Residue-level contacts at the interface:
Residue D35 in protein 2 interacts with residue R74 in protein 1 (closest heavy-atom distance 3.8 Å).
Residue R91 in protein 2 is in contact with residue V70 in protein 1 (closest heavy-atom distance 4.0 Å).
Residue E37 in protein 2 interacts with residue R42 in protein 1 (closest heavy-atom distance 2.9 Å).
Residue G56 in protein 2 is in contact with residue T9 in protein 1 (closest heavy-atom distance 4.2 Å).
Residue D36 in protein 2 contacts residue L73 in protein 1 (closest heavy-atom distance 3.0 Å).
Residue I93 in protein 2 is in contact with residue V70 in protein 1 (closest heavy-atom distance 4.0 Å).
Residue D36 in protein 2 contacts residue R42 in protein 1 (closest heavy-atom distance 2.8 Å).
Residue G56 in protein 2 interacts with residue L8 in protein 1 (closest heavy-atom distance 3.5 Å).
Residue R57 in protein 2 contacts residue L8 in protein 1 (closest heavy-atom distance 2.9 Å).
Residue D36 in protein 2 is in contact with residue L71 in protein 1 (closest heavy-atom distance 4.0 Å).
Residue W73 in protein 2 interacts with residue G75 in protein 1 (closest heavy-atom distance 3.3 Å).
Residue W73 in protein 2 interacts with residue R74 in protein 1 (closest heavy-atom distance 4.0 Å).
Residue E37 in protein 2 contacts residue R72 in protein 1 (closest heavy-atom distance 2.8 Å).
Residue D35 in protein 2 is in contact with residue L73 in protein 1 (closest heavy-atom distance 3.1 Å).
Residue S30 in protein 2 interacts with residue R74 in protein 1 (closest heavy-atom distance 2.9 Å).
Residue D36 in protein 2 interacts with residue R72 in protein 1 (closest heavy-atom distance 3.4 Å).
Residue G8 in protein 2 interacts with residue G75 in protein 1 (closest heavy-atom distance 4.4 Å).
Residue R91 in protein 2 contacts residue R42 in protein 1 (closest heavy-atom distance 3.2 Å).
Residue P54 in protein 2 interacts with residue T9 in protein 1 (closest heavy-atom distance 4.2 Å).
Residue C68 in protein 2 is in contact with residue L73 in protein 1 (closest heavy-atom distance 4.0 Å).
Residue V51 in protein 2 interacts with residue L73 in protein 1 (closest heavy-atom distance 3.5 Å).
Residue R57 in protein 2 contacts residue T9 in protein 1 (closest heavy-atom distance 4.9 Å).
Residue W33 in protein 2 contacts residue G75 in protein 1 (closest heavy-atom distance 3.4 Å).
Residue C34 in protein 2 is in contact with residue R74 in protein 1 (closest heavy-atom distance 3.5 Å).
Residue I93 in protein 2 is in contact with residue L8 in protein 1 (closest heavy-atom distance 4.1 Å).
Residue G55 in protein 2 is in contact with residue L8 in protein 1 (closest heavy-atom distance 4.2 Å).
Residue G11 in protein 2 contacts residue G75 in protein 1 (closest heavy-atom distance 4.6 Å).
Residue W33 in protein 2 interacts with residue R74 in protein 1 (closest heavy-atom distance 3.5 Å).
Residue T52 in protein 2 contacts residue L8 in protein 1 (closest heavy-atom distance 3.9 Å).
Residue I53 in protein 2 is in contact with residue T9 in protein 1 (closest heavy-atom distance 4.5 Å).
Residue Q71 in protein 2 is in contact with residue G75 in protein 1 (closest heavy-atom distance 3.1 Å).
Residue D31 in protein 2 interacts with residue R74 in protein 1 (closest heavy-atom distance 3.5 Å).
Residue L32 in protein 2 interacts with residue R74 in protein 1 (closest heavy-atom distance 4.5 Å).
Residue E87 in protein 2 interacts with residue G47 in protein 1 (closest heavy-atom distance 4.7 Å).
Residue H72 in protein 2 interacts with residue G75 in protein 1 (closest heavy-atom distance 4.5 Å).
Residue G55 in protein 2 interacts with residue T9 in protein 1 (closest heavy-atom distance 3.6 Å).
Residue Q71 in protein 2 contacts residue R74 in protein 1 (closest heavy-atom distance 3.6 Å).
Residue I53 in protein 2 interacts with residue L73 in protein 1 (closest heavy-atom distance 3.7 Å).
Residue I93 in protein 2 contacts residue I44 in protein 1 (closest heavy-atom distance 4.3 Å).
Residue W73 in protein 2 contacts residue L73 in protein 1 (closest heavy-atom distance 3.7 Å).
Residue I53 in protein 2 contacts residue L8 in protein 1 (closest heavy-atom distance 4.3 Å).
Residue I93 in protein 2 contacts residue H68 in protein 1 (closest heavy-atom distance 3.9 Å).
Residue I53 in protein 2 contacts residue L71 in protein 1 (closest heavy-atom distance 3.9 Å).
Residue C68 in protein 2 contacts residue G75 in protein 1 (closest heavy-atom distance 4.4 Å).
Residue C10 in protein 2 is in contact with residue G75 in protein 1 (closest heavy-atom distance 3.8 Å).
Residue R91 in protein 2 contacts residue R72 in protein 1 (closest heavy-atom distance 4.9 Å).
Residue C68 in protein 2 is in contact with residue R74 in protein 1 (closest heavy-atom distance 3.4 Å).
Residue R91 in protein 2 is in contact with residue L8 in protein 1 (closest heavy-atom distance 3.6 Å).
Residue C34 in protein 2 contacts residue L73 in protein 1 (closest heavy-atom distance 4.3 Å).
Residue R91 in protein 2 interacts with residue L71 in protein 1 (closest heavy-atom distance 3.1 Å).
Residue T52 in protein 2 contacts residue L73 in protein 1 (closest heavy-atom distance 3.8 Å).
Residue C34 in protein 2 contacts residue G75 in protein 1 (closest heavy-atom distance 3.4 Å).

Sequence of protein 1:
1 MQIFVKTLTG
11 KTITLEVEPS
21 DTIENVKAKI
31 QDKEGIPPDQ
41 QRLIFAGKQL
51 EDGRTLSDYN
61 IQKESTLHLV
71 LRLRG

Sequence of protein 2:
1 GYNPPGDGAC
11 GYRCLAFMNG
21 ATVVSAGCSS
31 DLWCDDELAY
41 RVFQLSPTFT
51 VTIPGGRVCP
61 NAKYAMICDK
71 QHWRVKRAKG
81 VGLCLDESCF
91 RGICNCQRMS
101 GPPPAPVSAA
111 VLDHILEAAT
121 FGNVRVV

These two protein chains interact to form a complex.